Contacts between the two chains:
Residue V30 in protein 1 contacts residue L21 in protein 2 (closest heavy-atom distance 4.1 Å).
Residue L51 in protein 1 is in contact with residue Q35 in protein 2 (closest heavy-atom distance 3.9 Å).
Residue L41 in protein 1 contacts residue M28 in protein 2 (closest heavy-atom distance 3.8 Å).
Residue G37 in protein 1 is in contact with residue M24 in protein 2 (closest heavy-atom distance 4.1 Å).
Residue L27 in protein 1 contacts residue Q13 in protein 2 (closest heavy-atom distance 3.9 Å).
Residue L44 in protein 1 contacts residue E31 in protein 2 (closest heavy-atom distance 3.9 Å).
Residue G37 in protein 1 interacts with residue M28 in protein 2 (closest heavy-atom distance 4.0 Å).
Residue M58 in protein 1 interacts with residue N49 in protein 2 (closest heavy-atom distance 2.8 Å).
Residue K34 in protein 1 contacts residue M24 in protein 2 (closest heavy-atom distance 3.5 Å).
Residue L27 in protein 1 contacts residue N10 in protein 2 (closest heavy-atom distance 3.8 Å).
Residue L51 in protein 1 contacts residue Q38 in protein 2 (closest heavy-atom distance 3.4 Å).
Residue N59 in protein 1 interacts with residue K45 in protein 2 (closest heavy-atom distance 2.6 Å).
Residue L41 in protein 1 interacts with residue M24 in protein 2 (closest heavy-atom distance 4.0 Å).
Residue N62 in protein 1 contacts residue R52 in protein 2 (closest heavy-atom distance 3.9 Å).
Residue S19 in protein 1 interacts with residue M7 in protein 2 (closest heavy-atom distance 3.1 Å).
Residue L72 in protein 1 interacts with residue R59 in protein 2 (closest heavy-atom distance 4.1 Å).
Residue E55 in protein 1 interacts with residue R41 in protein 2 (closest heavy-atom distance 2.8 Å).
Residue K34 in protein 1 is in contact with residue L21 in protein 2 (closest heavy-atom distance 3.6 Å).
Residue I61 in protein 1 interacts with residue N49 in protein 2 (closest heavy-atom distance 3.5 Å).
Residue L72 in protein 1 contacts residue M63 in protein 2 (closest heavy-atom distance 3.6 Å).
Residue R24 in protein 1 contacts residue N10 in protein 2 (closest heavy-atom distance 3.9 Å).
Residue V54 in protein 1 is in contact with residue I42 in protein 2 (closest heavy-atom distance 4.0 Å).
Residue V30 in protein 1 contacts residue I17 in protein 2 (closest heavy-atom distance 3.6 Å).
Residue L27 in protein 1 is in contact with residue V14 in protein 2 (closest heavy-atom distance 3.5 Å).
Residue A16 in protein 1 is in contact with residue M7 in protein 2 (closest heavy-atom distance 3.6 Å).
Residue L20 in protein 1 interacts with residue E6 in protein 2 (closest heavy-atom distance 3.6 Å).
Residue L20 in protein 1 interacts with residue R3 in protein 2 (closest heavy-atom distance 3.7 Å).
Residue E55 in protein 1 interacts with residue K45 in protein 2 (closest heavy-atom distance 3.3 Å).
Residue T40 in protein 1 contacts residue M28 in protein 2 (closest heavy-atom distance 3.5 Å).
Residue S33 in protein 1 contacts residue L21 in protein 2 (closest heavy-atom distance 3.8 Å).
Residue E69 in protein 1 interacts with residue R52 in protein 2 (closest heavy-atom distance 3.5 Å).
Residue I38 in protein 1 contacts residue M24 in protein 2 (closest heavy-atom distance 4.1 Å).
Residue E31 in protein 1 contacts residue I17 in protein 2 (closest heavy-atom distance 3.4 Å).
Residue R24 in protein 1 interacts with residue R3 in protein 2 (closest heavy-atom distance 3.8 Å).
Residue L44 in protein 1 is in contact with residue Q35 in protein 2 (closest heavy-atom distance 2.7 Å).
Residue M65 in protein 1 is in contact with residue R52 in protein 2 (closest heavy-atom distance 3.2 Å).
Residue G48 in protein 1 contacts residue Q35 in protein 2 (closest heavy-atom distance 3.2 Å).
Residue L51 in protein 1 contacts residue I39 in protein 2 (closest heavy-atom distance 4.0 Å).
Residue R24 in protein 1 interacts with residue E6 in protein 2 (closest heavy-atom distance 2.7 Å).
Residue M65 in protein 1 interacts with residue I53 in protein 2 (closest heavy-atom distance 3.6 Å).
Residue T23 in protein 1 is in contact with residue L11 in protein 2 (closest heavy-atom distance 3.5 Å).
Residue M26 in protein 1 contacts residue V14 in protein 2 (closest heavy-atom distance 4.1 Å).
Residue E55 in protein 1 interacts with residue Q38 in protein 2 (closest heavy-atom distance 2.9 Å).
Residue L20 in protein 1 contacts residue M7 in protein 2 (closest heavy-atom distance 2.7 Å).
Residue D52 in protein 1 contacts residue Q38 in protein 2 (closest heavy-atom distance 3.1 Å).
Residue L75 in protein 1 is in contact with residue M63 in protein 2 (closest heavy-atom distance 4.0 Å).
Residue T23 in protein 1 contacts residue N10 in protein 2 (closest heavy-atom distance 3.4 Å).
Residue V30 in protein 1 interacts with residue I18 in protein 2 (closest heavy-atom distance 3.7 Å).
Residue L44 in protein 1 contacts residue M28 in protein 2 (closest heavy-atom distance 3.8 Å).
Residue T23 in protein 1 interacts with residue M7 in protein 2 (closest heavy-atom distance 3.8 Å).
Residue N62 in protein 1 contacts residue N49 in protein 2 (closest heavy-atom distance 3.1 Å).
Residue L72 in protein 1 contacts residue A56 in protein 2 (closest heavy-atom distance 3.5 Å).
Residue G48 in protein 1 contacts residue Q38 in protein 2 (closest heavy-atom distance 4.0 Å).
Residue M58 in protein 1 contacts residue A46 in protein 2 (closest heavy-atom distance 3.9 Å).
Residue Q47 in protein 1 contacts residue Q35 in protein 2 (closest heavy-atom distance 4.2 Å).
Residue E55 in protein 1 interacts with residue I42 in protein 2 (closest heavy-atom distance 3.3 Å).
Residue K66 in protein 1 interacts with residue R52 in protein 2 (closest heavy-atom distance 3.0 Å).
Residue L44 in protein 1 is in contact with residue I32 in protein 2 (closest heavy-atom distance 3.9 Å).
Residue M65 in protein 1 is in contact with residue A56 in protein 2 (closest heavy-atom distance 3.6 Å).
Residue L20 in protein 1 is in contact with residue N10 in protein 2 (closest heavy-atom distance 4.2 Å).

Sequence of protein 2:
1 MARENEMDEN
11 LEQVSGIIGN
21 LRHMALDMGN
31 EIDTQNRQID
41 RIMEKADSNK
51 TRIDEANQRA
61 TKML

These two protein chains interact to form a complex.

Sequence of protein 1:
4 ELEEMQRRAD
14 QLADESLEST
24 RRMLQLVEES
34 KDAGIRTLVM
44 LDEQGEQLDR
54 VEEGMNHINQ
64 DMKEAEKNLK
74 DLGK